Sequence of chain A:
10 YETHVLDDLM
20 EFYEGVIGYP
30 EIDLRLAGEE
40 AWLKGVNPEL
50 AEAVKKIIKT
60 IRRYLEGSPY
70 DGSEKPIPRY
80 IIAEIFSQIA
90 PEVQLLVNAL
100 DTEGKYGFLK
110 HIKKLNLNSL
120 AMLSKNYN

Interface contacts:
Residue I276 in chain B is in contact with residue G71 in chain A (closest heavy-atom distance 3.8 Å).
Residue G277 in chain B contacts residue E30 in chain A (closest heavy-atom distance 5.0 Å).
Residue V372 in chain B contacts residue K43 in chain A (closest heavy-atom distance 3.6 Å).
Residue V372 in chain B interacts with residue P47 in chain A (closest heavy-atom distance 4.4 Å).
Residue I276 in chain B contacts residue E73 in chain A (closest heavy-atom distance 3.6 Å).
Residue E368 in chain B interacts with residue K54 in chain A (closest heavy-atom distance 4.9 Å).
Residue Y365 in chain B is in contact with residue K54 in chain A (closest heavy-atom distance 3.5 Å).
Residue I276 in chain B interacts with residue S72 in chain A (closest heavy-atom distance 4.6 Å).
Residue K361 in chain B is in contact with residue K54 in chain A (closest heavy-atom distance 4.0 Å).
Residue E368 in chain B interacts with residue K43 in chain A (closest heavy-atom distance 4.0 Å).

Sequence of chain B:
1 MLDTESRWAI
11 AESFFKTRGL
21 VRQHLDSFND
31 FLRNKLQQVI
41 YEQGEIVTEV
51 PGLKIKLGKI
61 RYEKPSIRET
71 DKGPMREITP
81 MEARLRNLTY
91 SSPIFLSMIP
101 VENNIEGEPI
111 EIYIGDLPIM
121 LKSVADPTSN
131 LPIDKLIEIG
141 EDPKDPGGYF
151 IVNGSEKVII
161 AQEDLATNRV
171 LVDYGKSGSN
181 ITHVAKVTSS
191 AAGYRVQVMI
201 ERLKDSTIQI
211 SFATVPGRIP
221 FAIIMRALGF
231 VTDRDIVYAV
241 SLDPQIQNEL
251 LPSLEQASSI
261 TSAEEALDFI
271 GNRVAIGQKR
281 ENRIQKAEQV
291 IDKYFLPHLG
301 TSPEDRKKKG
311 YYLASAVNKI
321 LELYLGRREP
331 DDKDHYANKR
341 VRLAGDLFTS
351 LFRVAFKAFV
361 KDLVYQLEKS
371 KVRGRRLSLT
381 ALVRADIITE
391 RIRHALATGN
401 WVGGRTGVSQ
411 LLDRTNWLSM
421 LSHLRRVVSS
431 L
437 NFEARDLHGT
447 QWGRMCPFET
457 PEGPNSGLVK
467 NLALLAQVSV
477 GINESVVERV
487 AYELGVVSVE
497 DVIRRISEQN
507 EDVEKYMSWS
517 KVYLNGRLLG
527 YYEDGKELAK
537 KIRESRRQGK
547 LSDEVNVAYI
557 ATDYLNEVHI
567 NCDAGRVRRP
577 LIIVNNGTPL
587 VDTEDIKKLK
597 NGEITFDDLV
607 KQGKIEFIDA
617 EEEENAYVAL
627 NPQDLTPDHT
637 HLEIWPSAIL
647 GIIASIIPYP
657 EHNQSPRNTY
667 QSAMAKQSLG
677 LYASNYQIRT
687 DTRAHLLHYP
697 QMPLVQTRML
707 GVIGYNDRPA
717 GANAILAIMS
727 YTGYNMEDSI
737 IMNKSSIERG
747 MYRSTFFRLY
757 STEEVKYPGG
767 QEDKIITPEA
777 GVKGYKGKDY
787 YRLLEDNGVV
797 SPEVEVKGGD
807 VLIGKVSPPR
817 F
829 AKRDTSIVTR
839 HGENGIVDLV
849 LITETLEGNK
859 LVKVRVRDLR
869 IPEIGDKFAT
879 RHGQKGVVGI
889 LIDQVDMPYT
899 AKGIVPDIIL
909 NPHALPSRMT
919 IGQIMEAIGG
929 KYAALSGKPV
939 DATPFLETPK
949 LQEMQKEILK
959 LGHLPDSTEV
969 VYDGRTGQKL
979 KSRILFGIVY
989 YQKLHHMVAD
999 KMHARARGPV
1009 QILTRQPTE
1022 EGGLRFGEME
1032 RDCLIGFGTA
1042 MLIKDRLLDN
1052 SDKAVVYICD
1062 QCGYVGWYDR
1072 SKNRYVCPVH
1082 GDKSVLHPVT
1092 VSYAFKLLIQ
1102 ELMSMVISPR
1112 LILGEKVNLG

The following describes two proteins that form a bound complex.